Sequence of the second protein:
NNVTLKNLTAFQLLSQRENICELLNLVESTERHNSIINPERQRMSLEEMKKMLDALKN

Residue-level contacts at the interface:
Residue K434 in the first protein interacts with residue M65 in the second protein (closest heavy-atom distance 3.6 Å).
Residue I979 in the first protein contacts residue Q58 in the second protein (closest heavy-atom distance 3.4 Å).
Residue L992 in the first protein is in contact with residue K73 in the second protein (closest heavy-atom distance 3.9 Å).
Residue K413 in the first protein is in contact with residue E38 in the second protein (closest heavy-atom distance 4.7 Å).
Residue I428 in the first protein interacts with residue I52 in the second protein (closest heavy-atom distance 3.9 Å).
Residue L989 in the first protein interacts with residue M68 in the second protein (closest heavy-atom distance 4.1 Å).
Residue V393 in the first protein contacts residue I36 in the second protein (closest heavy-atom distance 4.4 Å).
Residue L992 in the first protein interacts with residue L69 in the second protein (closest heavy-atom distance 4.3 Å).
Residue K434 in the first protein interacts with residue E64 in the second protein (closest heavy-atom distance 3.2 Å).
Residue M390 in the first protein contacts residue C37 in the second protein (closest heavy-atom distance 3.5 Å).
Residue V397 in the first protein interacts with residue I36 in the second protein (closest heavy-atom distance 4.5 Å).
Residue I985 in the first protein interacts with residue L62 in the second protein (closest heavy-atom distance 4.5 Å).
Residue E431 in the first protein is in contact with residue S61 in the second protein (closest heavy-atom distance 4.1 Å).
Residue K413 in the first protein interacts with residue N41 in the second protein (closest heavy-atom distance 4.3 Å).
Residue K420 in the first protein interacts with residue H49 in the second protein (closest heavy-atom distance 3.4 Å).
Residue S414 in the first protein is in contact with residue L39 in the second protein (closest heavy-atom distance 4.0 Å).
Residue I985 in the first protein is in contact with residue K66 in the second protein (closest heavy-atom distance 3.7 Å).
Residue E438 in the first protein is in contact with residue M68 in the second protein (closest heavy-atom distance 4.1 Å).
Residue L992 in the first protein is in contact with residue L72 in the second protein (closest heavy-atom distance 3.2 Å).
Residue E438 in the first protein is in contact with residue E64 in the second protein (closest heavy-atom distance 4.4 Å).
Residue Q430 in the first protein is in contact with residue L62 in the second protein (closest heavy-atom distance 4.0 Å).
Residue I985 in the first protein is in contact with residue L69 in the second protein (closest heavy-atom distance 4.4 Å).
Residue T993 in the first protein is in contact with residue L72 in the second protein (closest heavy-atom distance 3.0 Å).
Residue V433 in the first protein interacts with residue M65 in the second protein (closest heavy-atom distance 4.3 Å).
Residue L389 in the first protein contacts residue L42 in the second protein (closest heavy-atom distance 4.6 Å).
Residue E441 in the first protein is in contact with residue M68 in the second protein (closest heavy-atom distance 4.5 Å).
Residue Y421 in the first protein contacts residue H49 in the second protein (closest heavy-atom distance 4.7 Å).
Residue E981 in the first protein is in contact with residue L62 in the second protein (closest heavy-atom distance 4.2 Å).
Residue A427 in the first protein is in contact with residue Q58 in the second protein (closest heavy-atom distance 3.7 Å).
Residue K434 in the first protein is in contact with residue S61 in the second protein (closest heavy-atom distance 4.0 Å).
Residue E431 in the first protein interacts with residue R57 in the second protein (closest heavy-atom distance 3.6 Å).
Residue Y421 in the first protein interacts with residue E38 in the second protein (closest heavy-atom distance 2.7 Å).
Residue I417 in the first protein is in contact with residue L39 in the second protein (closest heavy-atom distance 4.0 Å).
Residue K996 in the first protein interacts with residue L72 in the second protein (closest heavy-atom distance 3.6 Å).
Residue I417 in the first protein interacts with residue E38 in the second protein (closest heavy-atom distance 3.6 Å).
Residue L989 in the first protein contacts residue M65 in the second protein (closest heavy-atom distance 4.0 Å).
Residue A427 in the first protein interacts with residue I52 in the second protein (closest heavy-atom distance 4.0 Å).
Residue Q430 in the first protein is in contact with residue Q58 in the second protein (closest heavy-atom distance 3.8 Å).
Residue L989 in the first protein contacts residue L72 in the second protein (closest heavy-atom distance 3.8 Å).
Residue E424 in the first protein is in contact with residue H49 in the second protein (closest heavy-atom distance 4.1 Å).
Residue V393 in the first protein interacts with residue C37 in the second protein (closest heavy-atom distance 4.7 Å).
Residue E424 in the first protein is in contact with residue I53 in the second protein (closest heavy-atom distance 3.6 Å).
Residue E988 in the first protein interacts with residue K73 in the second protein (closest heavy-atom distance 3.8 Å).
Residue I985 in the first protein is in contact with residue M65 in the second protein (closest heavy-atom distance 3.6 Å).
Residue A427 in the first protein contacts residue I53 in the second protein (closest heavy-atom distance 3.8 Å).
Residue L989 in the first protein is in contact with residue L69 in the second protein (closest heavy-atom distance 3.5 Å).
Residue Q430 in the first protein is in contact with residue S61 in the second protein (closest heavy-atom distance 3.4 Å).
Residue M390 in the first protein interacts with residue R33 in the second protein (closest heavy-atom distance 3.5 Å).
Residue V397 in the first protein contacts residue L40 in the second protein (closest heavy-atom distance 4.6 Å).
Residue M437 in the first protein contacts residue M68 in the second protein (closest heavy-atom distance 3.7 Å).
Residue E988 in the first protein interacts with residue L69 in the second protein (closest heavy-atom distance 3.7 Å).
Residue K413 in the first protein contacts residue L39 in the second protein (closest heavy-atom distance 3.9 Å).
Residue V393 in the first protein interacts with residue L40 in the second protein (closest heavy-atom distance 4.0 Å).
Residue V410 in the first protein is in contact with residue L39 in the second protein (closest heavy-atom distance 4.1 Å).
Residue Y421 in the first protein interacts with residue R48 in the second protein (closest heavy-atom distance 2.9 Å).
Residue E424 in the first protein contacts residue I52 in the second protein (closest heavy-atom distance 3.6 Å).
Residue V393 in the first protein is in contact with residue L42 in the second protein (closest heavy-atom distance 4.0 Å).
Residue S982 in the first protein is in contact with residue L62 in the second protein (closest heavy-atom distance 3.6 Å).
Residue I986 in the first protein interacts with residue M65 in the second protein (closest heavy-atom distance 4.1 Å).
Residue N394 in the first protein contacts residue R33 in the second protein (closest heavy-atom distance 4.5 Å).

Sequence of the first protein:
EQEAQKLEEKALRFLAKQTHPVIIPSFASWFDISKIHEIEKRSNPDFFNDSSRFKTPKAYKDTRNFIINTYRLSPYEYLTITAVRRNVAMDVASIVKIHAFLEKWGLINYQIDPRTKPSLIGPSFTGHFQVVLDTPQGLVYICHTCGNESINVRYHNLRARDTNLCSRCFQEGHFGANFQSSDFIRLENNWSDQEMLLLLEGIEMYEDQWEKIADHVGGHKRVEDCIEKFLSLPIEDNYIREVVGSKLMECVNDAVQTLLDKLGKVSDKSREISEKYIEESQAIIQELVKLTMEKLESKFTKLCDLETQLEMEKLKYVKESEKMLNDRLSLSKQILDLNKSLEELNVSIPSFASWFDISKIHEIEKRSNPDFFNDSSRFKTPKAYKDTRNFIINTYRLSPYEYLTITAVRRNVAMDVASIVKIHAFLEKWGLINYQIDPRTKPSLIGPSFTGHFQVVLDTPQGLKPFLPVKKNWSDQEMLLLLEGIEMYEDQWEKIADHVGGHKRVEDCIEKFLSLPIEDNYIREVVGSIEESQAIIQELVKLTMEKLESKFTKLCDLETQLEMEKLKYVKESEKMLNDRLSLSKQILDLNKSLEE

These two protein chains interact to form a complex.